Sequence of chain B:
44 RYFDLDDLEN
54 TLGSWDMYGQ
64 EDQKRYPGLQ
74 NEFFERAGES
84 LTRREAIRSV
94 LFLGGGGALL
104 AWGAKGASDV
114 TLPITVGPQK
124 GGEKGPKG

Sequence of chain A:
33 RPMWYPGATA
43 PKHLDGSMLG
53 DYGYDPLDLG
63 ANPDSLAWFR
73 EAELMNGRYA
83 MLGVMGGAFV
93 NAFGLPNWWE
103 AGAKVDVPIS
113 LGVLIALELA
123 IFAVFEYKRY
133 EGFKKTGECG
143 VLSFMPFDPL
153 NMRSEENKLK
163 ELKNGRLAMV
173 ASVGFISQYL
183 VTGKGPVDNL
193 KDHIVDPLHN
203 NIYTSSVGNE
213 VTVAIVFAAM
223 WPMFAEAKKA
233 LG

This data describes a binding interaction between two proteins.

Contacts between the two chains:
Residue D66 in chain A is in contact with residue R87 in chain B (closest heavy-atom distance 4.2 Å).
Residue E133 in chain A interacts with residue E82 in chain B (closest heavy-atom distance 4.0 Å).
Residue D66 in chain A interacts with residue A89 in chain B (closest heavy-atom distance 3.1 Å).
Residue D66 in chain A interacts with residue R86 in chain B (closest heavy-atom distance 3.3 Å).
Residue Y129 in chain A contacts residue R79 in chain B (closest heavy-atom distance 4.3 Å).
Residue P65 in chain A is in contact with residue R86 in chain B (closest heavy-atom distance 4.7 Å).
Residue D66 in chain A is in contact with residue E88 in chain B (closest heavy-atom distance 4.1 Å).
Residue E133 in chain A is in contact with residue R79 in chain B (closest heavy-atom distance 5.0 Å).